Sequence of chain A:
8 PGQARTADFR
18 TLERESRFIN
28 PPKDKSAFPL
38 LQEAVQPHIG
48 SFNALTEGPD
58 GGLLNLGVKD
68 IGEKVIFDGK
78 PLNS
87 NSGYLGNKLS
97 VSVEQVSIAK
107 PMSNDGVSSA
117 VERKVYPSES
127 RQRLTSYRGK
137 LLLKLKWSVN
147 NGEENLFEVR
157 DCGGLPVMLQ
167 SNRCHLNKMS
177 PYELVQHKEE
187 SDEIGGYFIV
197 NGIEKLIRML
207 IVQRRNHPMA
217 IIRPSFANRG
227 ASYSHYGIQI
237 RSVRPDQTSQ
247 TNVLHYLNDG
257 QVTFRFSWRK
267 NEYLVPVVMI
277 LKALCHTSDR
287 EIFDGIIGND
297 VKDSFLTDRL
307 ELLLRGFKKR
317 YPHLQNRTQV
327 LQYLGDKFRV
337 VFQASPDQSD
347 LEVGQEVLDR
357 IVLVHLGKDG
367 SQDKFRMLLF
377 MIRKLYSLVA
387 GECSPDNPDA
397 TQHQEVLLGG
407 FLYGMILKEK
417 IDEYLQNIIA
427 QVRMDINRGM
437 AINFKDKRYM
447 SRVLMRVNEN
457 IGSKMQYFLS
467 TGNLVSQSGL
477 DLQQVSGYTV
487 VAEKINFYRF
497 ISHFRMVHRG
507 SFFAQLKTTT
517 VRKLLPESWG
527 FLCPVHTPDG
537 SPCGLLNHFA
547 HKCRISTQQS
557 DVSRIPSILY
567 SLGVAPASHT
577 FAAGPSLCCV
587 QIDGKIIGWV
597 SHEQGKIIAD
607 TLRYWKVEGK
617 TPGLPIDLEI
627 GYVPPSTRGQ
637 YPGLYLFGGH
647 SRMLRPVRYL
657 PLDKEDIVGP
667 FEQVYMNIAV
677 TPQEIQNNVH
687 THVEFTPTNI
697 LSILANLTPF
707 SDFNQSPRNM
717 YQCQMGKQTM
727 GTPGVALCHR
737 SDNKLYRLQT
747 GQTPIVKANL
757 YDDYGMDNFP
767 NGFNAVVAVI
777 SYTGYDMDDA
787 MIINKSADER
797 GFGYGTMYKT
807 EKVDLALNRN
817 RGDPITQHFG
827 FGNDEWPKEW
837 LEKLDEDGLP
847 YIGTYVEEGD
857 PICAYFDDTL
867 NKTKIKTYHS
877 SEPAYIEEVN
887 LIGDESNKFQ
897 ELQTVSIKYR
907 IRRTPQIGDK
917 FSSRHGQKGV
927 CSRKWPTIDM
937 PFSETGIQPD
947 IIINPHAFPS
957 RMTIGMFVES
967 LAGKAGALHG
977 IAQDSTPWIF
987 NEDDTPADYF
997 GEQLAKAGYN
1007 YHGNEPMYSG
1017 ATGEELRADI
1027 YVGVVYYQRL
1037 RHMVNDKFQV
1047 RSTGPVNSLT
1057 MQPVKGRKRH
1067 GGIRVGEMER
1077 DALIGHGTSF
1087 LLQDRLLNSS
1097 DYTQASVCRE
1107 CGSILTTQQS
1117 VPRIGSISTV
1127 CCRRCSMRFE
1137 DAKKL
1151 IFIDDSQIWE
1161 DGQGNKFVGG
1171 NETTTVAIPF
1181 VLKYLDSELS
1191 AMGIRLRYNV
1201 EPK

Sequence of chain B:
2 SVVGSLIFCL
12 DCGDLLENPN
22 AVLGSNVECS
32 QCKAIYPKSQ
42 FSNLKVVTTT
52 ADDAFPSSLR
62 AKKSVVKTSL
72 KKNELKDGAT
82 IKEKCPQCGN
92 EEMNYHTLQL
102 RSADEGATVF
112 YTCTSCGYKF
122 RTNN

Contacts between the two chains:
Residue S956 in chain A is in contact with residue N124 in chain B (closest heavy-atom distance 4.0 Å).
Residue F289 in chain A contacts residue V4 in chain B (closest heavy-atom distance 3.9 Å).
Residue Y717 in chain A is in contact with residue A104 in chain B (closest heavy-atom distance 3.4 Å).
Residue Q711 in chain A is in contact with residue A108 in chain B (closest heavy-atom distance 3.7 Å).
Residue D535 in chain A is in contact with residue A104 in chain B (closest heavy-atom distance 2.9 Å).
Residue R311 in chain A contacts residue L16 in chain B (closest heavy-atom distance 4.0 Å).
Residue R286 in chain A is in contact with residue G14 in chain B (closest heavy-atom distance 3.1 Å).
Residue D285 in chain A contacts residue G14 in chain B (closest heavy-atom distance 3.8 Å).
Residue D304 in chain A interacts with residue T49 in chain B (closest heavy-atom distance 3.8 Å).
Residue R957 in chain A contacts residue D105 in chain B (closest heavy-atom distance 2.9 Å).
Residue E307 in chain A contacts residue N19 in chain B (closest heavy-atom distance 4.3 Å).
Residue K314 in chain A contacts residue L16 in chain B (closest heavy-atom distance 3.5 Å).
Residue R714 in chain A is in contact with residue Q100 in chain B (closest heavy-atom distance 2.8 Å).
Residue M716 in chain A is in contact with residue A104 in chain B (closest heavy-atom distance 4.4 Å).
Residue R714 in chain A contacts residue A108 in chain B (closest heavy-atom distance 3.7 Å).
Residue Y717 in chain A contacts residue D105 in chain B (closest heavy-atom distance 3.5 Å).
Residue R714 in chain A contacts residue E106 in chain B (closest heavy-atom distance 3.0 Å).
Residue K924 in chain A contacts residue D105 in chain B (closest heavy-atom distance 3.4 Å).
Residue S956 in chain A is in contact with residue A108 in chain B (closest heavy-atom distance 3.1 Å).
Residue Q321 in chain A contacts residue S31 in chain B (closest heavy-atom distance 2.9 Å).
Residue R311 in chain A interacts with residue N19 in chain B (closest heavy-atom distance 3.6 Å).
Residue E307 in chain A contacts residue S6 in chain B (closest heavy-atom distance 2.9 Å).
Residue L310 in chain A contacts residue F9 in chain B (closest heavy-atom distance 4.5 Å).
Residue Q321 in chain A interacts with residue Q32 in chain B (closest heavy-atom distance 3.0 Å).
Residue K314 in chain A interacts with residue D15 in chain B (closest heavy-atom distance 3.1 Å).
Residue R634 in chain A is in contact with residue D54 in chain B (closest heavy-atom distance 4.2 Å).
Residue R714 in chain A contacts residue G107 in chain B (closest heavy-atom distance 3.7 Å).
Residue D285 in chain A is in contact with residue F9 in chain B (closest heavy-atom distance 3.9 Å).
Residue F289 in chain A contacts residue L7 in chain B (closest heavy-atom distance 4.0 Å).
Residue S284 in chain A is in contact with residue D15 in chain B (closest heavy-atom distance 4.2 Å).
Residue R714 in chain A contacts residue A104 in chain B (closest heavy-atom distance 3.5 Å).
Residue S300 in chain A is in contact with residue V47 in chain B (closest heavy-atom distance 3.3 Å).
Residue P713 in chain A interacts with residue Q100 in chain B (closest heavy-atom distance 3.3 Å).
Residue R957 in chain A interacts with residue E106 in chain B (closest heavy-atom distance 4.2 Å).
Residue S284 in chain A is in contact with residue G14 in chain B (closest heavy-atom distance 3.6 Å).
Residue R286 in chain A interacts with residue F9 in chain B (closest heavy-atom distance 3.6 Å).
Residue V297 in chain A contacts residue V4 in chain B (closest heavy-atom distance 3.8 Å).
Residue L310 in chain A is in contact with residue L16 in chain B (closest heavy-atom distance 3.8 Å).
Residue E307 in chain A interacts with residue L7 in chain B (closest heavy-atom distance 3.9 Å).
Residue F289 in chain A is in contact with residue F9 in chain B (closest heavy-atom distance 3.6 Å).
Residue R311 in chain A is in contact with residue L17 in chain B (closest heavy-atom distance 2.8 Å).
Residue T303 in chain A interacts with residue L7 in chain B (closest heavy-atom distance 4.0 Å).
Residue D304 in chain A contacts residue V47 in chain B (closest heavy-atom distance 3.7 Å).
Residue P713 in chain A contacts residue A104 in chain B (closest heavy-atom distance 3.6 Å).
Residue R957 in chain A is in contact with residue G107 in chain B (closest heavy-atom distance 4.3 Å).
Residue D285 in chain A contacts residue D15 in chain B (closest heavy-atom distance 3.5 Å).
Residue D535 in chain A is in contact with residue D105 in chain B (closest heavy-atom distance 4.4 Å).
Residue S300 in chain A contacts residue T49 in chain B (closest heavy-atom distance 3.0 Å).
Residue R286 in chain A is in contact with residue S2 in chain B (closest heavy-atom distance 4.5 Å).
Residue R311 in chain A is in contact with residue E18 in chain B (closest heavy-atom distance 3.8 Å).
Residue Q711 in chain A is in contact with residue Q100 in chain B (closest heavy-atom distance 4.2 Å).
Residue D535 in chain A interacts with residue S103 in chain B (closest heavy-atom distance 3.5 Å).
Residue R714 in chain A interacts with residue D105 in chain B (closest heavy-atom distance 3.6 Å).
Residue S956 in chain A is in contact with residue G107 in chain B (closest heavy-atom distance 3.6 Å).
Residue S956 in chain A interacts with residue N125 in chain B (closest heavy-atom distance 3.0 Å).
Residue S300 in chain A is in contact with residue V48 in chain B (closest heavy-atom distance 2.6 Å).
Residue L310 in chain A interacts with residue L7 in chain B (closest heavy-atom distance 4.3 Å).
Residue R311 in chain A contacts residue S6 in chain B (closest heavy-atom distance 3.5 Å).
Residue R286 in chain A is in contact with residue V4 in chain B (closest heavy-atom distance 3.8 Å).
Residue D285 in chain A is in contact with residue L16 in chain B (closest heavy-atom distance 2.9 Å).

These two protein chains interact to form a complex.